Sequence of protein 2:
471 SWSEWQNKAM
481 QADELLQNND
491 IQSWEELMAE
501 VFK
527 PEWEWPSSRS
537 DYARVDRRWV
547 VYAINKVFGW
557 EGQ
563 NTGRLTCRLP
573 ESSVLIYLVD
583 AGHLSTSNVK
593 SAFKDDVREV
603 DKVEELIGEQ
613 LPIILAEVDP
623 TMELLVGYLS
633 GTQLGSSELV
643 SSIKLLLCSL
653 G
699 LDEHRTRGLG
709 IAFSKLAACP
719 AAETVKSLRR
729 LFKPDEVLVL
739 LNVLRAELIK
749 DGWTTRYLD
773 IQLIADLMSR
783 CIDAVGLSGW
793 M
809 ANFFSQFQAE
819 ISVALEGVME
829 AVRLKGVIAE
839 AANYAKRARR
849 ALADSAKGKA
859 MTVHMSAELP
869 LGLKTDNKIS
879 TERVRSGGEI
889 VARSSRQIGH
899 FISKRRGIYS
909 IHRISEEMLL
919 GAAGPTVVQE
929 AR

This data describes a binding interaction between two proteins.

Contacts between the two chains:
Residue M552 in protein 1 interacts with residue D785 in protein 2 (closest heavy-atom distance 4.3 Å).
Residue A510 in protein 1 contacts residue G870 in protein 2 (closest heavy-atom distance 3.2 Å).
Residue E511 in protein 1 is in contact with residue G870 in protein 2 (closest heavy-atom distance 4.2 Å).
Residue A510 in protein 1 contacts residue L869 in protein 2 (closest heavy-atom distance 3.6 Å).
Residue E511 in protein 1 is in contact with residue L869 in protein 2 (closest heavy-atom distance 4.7 Å).
Residue S549 in protein 1 interacts with residue D785 in protein 2 (closest heavy-atom distance 4.7 Å).

Sequence of protein 1:
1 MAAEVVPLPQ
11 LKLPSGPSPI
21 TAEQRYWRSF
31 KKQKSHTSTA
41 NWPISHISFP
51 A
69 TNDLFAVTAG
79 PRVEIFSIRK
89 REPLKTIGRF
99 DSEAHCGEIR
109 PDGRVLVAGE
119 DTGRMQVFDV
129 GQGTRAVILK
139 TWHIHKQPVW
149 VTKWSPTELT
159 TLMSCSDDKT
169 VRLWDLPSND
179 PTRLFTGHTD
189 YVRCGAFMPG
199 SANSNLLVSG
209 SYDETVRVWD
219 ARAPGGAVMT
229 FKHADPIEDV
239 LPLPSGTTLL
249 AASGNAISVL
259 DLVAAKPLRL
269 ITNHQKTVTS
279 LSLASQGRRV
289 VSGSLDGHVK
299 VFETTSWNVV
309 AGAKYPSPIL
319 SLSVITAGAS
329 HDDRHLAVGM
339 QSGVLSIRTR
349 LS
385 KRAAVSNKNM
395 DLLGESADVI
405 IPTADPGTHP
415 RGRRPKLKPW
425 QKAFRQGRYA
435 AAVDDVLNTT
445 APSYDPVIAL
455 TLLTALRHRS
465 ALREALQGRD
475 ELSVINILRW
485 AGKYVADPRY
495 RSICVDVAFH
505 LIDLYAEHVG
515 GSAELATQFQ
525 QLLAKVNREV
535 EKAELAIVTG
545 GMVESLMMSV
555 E